Contacts between the two chains:
Residue G110 in the first protein contacts residue T19 in the second protein (closest heavy-atom distance 3.4 Å).
Residue W211 in the first protein is in contact with residue G14 in the second protein (closest heavy-atom distance 4.2 Å).
Residue Q108 in the first protein is in contact with residue T19 in the second protein (closest heavy-atom distance 3.6 Å).
Residue R112 in the first protein interacts with residue T19 in the second protein (closest heavy-atom distance 3.3 Å).
Residue L107 in the first protein interacts with residue L21 in the second protein (closest heavy-atom distance 4.5 Å).
Residue V212 in the first protein is in contact with residue L12 in the second protein (closest heavy-atom distance 4.7 Å).
Residue Q108 in the first protein is in contact with residue L21 in the second protein (closest heavy-atom distance 4.2 Å).
Residue F209 in the first protein contacts residue G14 in the second protein (closest heavy-atom distance 2.9 Å).
Residue Q210 in the first protein is in contact with residue L12 in the second protein (closest heavy-atom distance 4.0 Å).
Residue F209 in the first protein interacts with residue T15 in the second protein (closest heavy-atom distance 4.2 Å).
Residue W211 in the first protein contacts residue A17 in the second protein (closest heavy-atom distance 3.9 Å).
Residue L107 in the first protein contacts residue T19 in the second protein (closest heavy-atom distance 3.6 Å).
Residue F209 in the first protein interacts with residue N18 in the second protein (closest heavy-atom distance 3.2 Å).
Residue K221 in the first protein is in contact with residue A17 in the second protein (closest heavy-atom distance 4.5 Å).
Residue T109 in the first protein interacts with residue T19 in the second protein (closest heavy-atom distance 4.9 Å).
Residue F209 in the first protein is in contact with residue W11 in the second protein (closest heavy-atom distance 4.2 Å).
Residue F209 in the first protein contacts residue G13 in the second protein (closest heavy-atom distance 3.6 Å).
Residue W211 in the first protein contacts residue I35 in the second protein (closest heavy-atom distance 3.3 Å).
Residue W211 in the first protein is in contact with residue G13 in the second protein (closest heavy-atom distance 3.5 Å).
Residue Q210 in the first protein is in contact with residue W11 in the second protein (closest heavy-atom distance 3.5 Å).
Residue G206 in the first protein interacts with residue W11 in the second protein (closest heavy-atom distance 3.8 Å).
Residue R253 in the first protein interacts with residue L21 in the second protein (closest heavy-atom distance 4.1 Å).
Residue Y204 in the first protein contacts residue W11 in the second protein (closest heavy-atom distance 2.8 Å).
Residue R112 in the first protein is in contact with residue L21 in the second protein (closest heavy-atom distance 4.9 Å).
Residue W211 in the first protein contacts residue L12 in the second protein (closest heavy-atom distance 3.1 Å).
Residue Q210 in the first protein interacts with residue G13 in the second protein (closest heavy-atom distance 3.8 Å).
Residue W211 in the first protein interacts with residue A16 in the second protein (closest heavy-atom distance 3.5 Å).
Residue Q210 in the first protein interacts with residue G14 in the second protein (closest heavy-atom distance 4.6 Å).
Residue K222 in the first protein is in contact with residue N18 in the second protein (closest heavy-atom distance 4.5 Å).

Sequence of the second protein:
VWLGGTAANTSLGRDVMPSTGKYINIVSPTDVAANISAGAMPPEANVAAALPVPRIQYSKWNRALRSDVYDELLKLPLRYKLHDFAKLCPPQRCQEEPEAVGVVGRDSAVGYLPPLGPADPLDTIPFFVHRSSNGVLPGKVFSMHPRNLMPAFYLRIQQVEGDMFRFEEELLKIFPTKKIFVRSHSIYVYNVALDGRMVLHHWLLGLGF

This data describes a binding interaction between two proteins.

Sequence of the first protein:
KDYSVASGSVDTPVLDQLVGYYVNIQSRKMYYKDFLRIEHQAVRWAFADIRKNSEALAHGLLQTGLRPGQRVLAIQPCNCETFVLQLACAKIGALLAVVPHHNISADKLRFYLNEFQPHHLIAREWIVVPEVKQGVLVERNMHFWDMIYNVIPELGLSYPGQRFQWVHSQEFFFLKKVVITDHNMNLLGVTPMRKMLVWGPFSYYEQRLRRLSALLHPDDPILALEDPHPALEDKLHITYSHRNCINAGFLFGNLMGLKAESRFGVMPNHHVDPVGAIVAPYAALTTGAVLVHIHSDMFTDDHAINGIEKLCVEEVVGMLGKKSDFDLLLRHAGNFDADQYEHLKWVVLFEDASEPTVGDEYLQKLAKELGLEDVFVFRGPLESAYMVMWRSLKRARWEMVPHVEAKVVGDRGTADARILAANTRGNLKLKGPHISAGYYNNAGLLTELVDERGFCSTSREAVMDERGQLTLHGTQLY